Sequence of chain B:
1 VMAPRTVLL

These two protein chains interact to form a complex.

Sequence of chain A:
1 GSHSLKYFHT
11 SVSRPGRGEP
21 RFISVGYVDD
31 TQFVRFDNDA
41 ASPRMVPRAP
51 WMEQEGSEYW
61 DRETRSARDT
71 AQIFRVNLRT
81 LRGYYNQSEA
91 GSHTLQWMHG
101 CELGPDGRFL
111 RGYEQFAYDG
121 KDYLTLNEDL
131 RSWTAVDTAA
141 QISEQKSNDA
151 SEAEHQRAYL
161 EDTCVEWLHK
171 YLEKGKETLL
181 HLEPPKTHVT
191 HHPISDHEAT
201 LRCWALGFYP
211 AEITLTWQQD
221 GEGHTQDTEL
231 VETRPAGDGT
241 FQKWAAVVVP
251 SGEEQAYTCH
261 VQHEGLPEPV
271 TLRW

Residue-level contacts at the interface:
Residue F116 in chain A contacts residue V7 in chain B (closest heavy-atom distance 3.7 Å).
Residue Y159 in chain A is in contact with residue P4 in chain B (closest heavy-atom distance 3.8 Å).
Residue T163 in chain A is in contact with residue V1 in chain B (closest heavy-atom distance 3.9 Å).
Residue Q156 in chain A interacts with residue T6 in chain B (closest heavy-atom distance 4.6 Å).
Residue N77 in chain A interacts with residue L8 in chain B (closest heavy-atom distance 3.6 Å).
Residue Y159 in chain A interacts with residue V1 in chain B (closest heavy-atom distance 2.6 Å).
Residue W167 in chain A contacts residue V1 in chain B (closest heavy-atom distance 3.6 Å).
Residue S66 in chain A contacts residue P4 in chain B (closest heavy-atom distance 4.7 Å).
Residue E63 in chain A contacts residue V1 in chain B (closest heavy-atom distance 3.1 Å).
Residue L81 in chain A interacts with residue L9 in chain B (closest heavy-atom distance 4.1 Å).
Residue I73 in chain A interacts with residue L8 in chain B (closest heavy-atom distance 3.9 Å).
Residue N77 in chain A interacts with residue V7 in chain B (closest heavy-atom distance 2.9 Å).
Residue Y84 in chain A interacts with residue L9 in chain B (closest heavy-atom distance 2.8 Å).
Residue H9 in chain A contacts residue M2 in chain B (closest heavy-atom distance 3.5 Å).
Residue Y7 in chain A is in contact with residue V1 in chain B (closest heavy-atom distance 3.1 Å).
Residue I73 in chain A contacts residue V7 in chain B (closest heavy-atom distance 3.5 Å).
Residue T70 in chain A is in contact with residue T6 in chain B (closest heavy-atom distance 3.8 Å).
Residue S143 in chain A is in contact with residue L9 in chain B (closest heavy-atom distance 2.7 Å).
Residue W97 in chain A contacts residue R5 in chain B (closest heavy-atom distance 4.2 Å).
Residue S147 in chain A contacts residue V7 in chain B (closest heavy-atom distance 3.8 Å).
Residue Y159 in chain A contacts residue M2 in chain B (closest heavy-atom distance 3.7 Å).
Residue W133 in chain A interacts with residue V7 in chain B (closest heavy-atom distance 3.8 Å).
Residue Q156 in chain A contacts residue R5 in chain B (closest heavy-atom distance 3.0 Å).
Residue Q156 in chain A interacts with residue A3 in chain B (closest heavy-atom distance 4.3 Å).
Residue F116 in chain A is in contact with residue T6 in chain B (closest heavy-atom distance 4.5 Å).
Residue L124 in chain A contacts residue L9 in chain B (closest heavy-atom distance 4.2 Å).
Residue E63 in chain A interacts with residue M2 in chain B (closest heavy-atom distance 2.9 Å).
Residue F74 in chain A interacts with residue T6 in chain B (closest heavy-atom distance 3.2 Å).
Residue F116 in chain A interacts with residue L9 in chain B (closest heavy-atom distance 4.5 Å).
Residue Y171 in chain A contacts residue V1 in chain B (closest heavy-atom distance 2.9 Å).
Residue V76 in chain A is in contact with residue L8 in chain B (closest heavy-atom distance 3.4 Å).
Residue S24 in chain A contacts residue M2 in chain B (closest heavy-atom distance 4.1 Å).
Residue E152 in chain A interacts with residue T6 in chain B (closest heavy-atom distance 4.4 Å).
Residue S66 in chain A is in contact with residue M2 in chain B (closest heavy-atom distance 3.7 Å).
Residue Y7 in chain A is in contact with residue M2 in chain B (closest heavy-atom distance 3.6 Å).
Residue L95 in chain A is in contact with residue L9 in chain B (closest heavy-atom distance 4.2 Å).
Residue H99 in chain A is in contact with residue A3 in chain B (closest heavy-atom distance 3.8 Å).
Residue R62 in chain A interacts with residue V1 in chain B (closest heavy-atom distance 4.0 Å).
Residue E152 in chain A interacts with residue R5 in chain B (closest heavy-atom distance 3.7 Å).
Residue W97 in chain A is in contact with residue T6 in chain B (closest heavy-atom distance 3.2 Å).
Residue Y59 in chain A is in contact with residue V1 in chain B (closest heavy-atom distance 3.9 Å).
Residue E152 in chain A is in contact with residue V7 in chain B (closest heavy-atom distance 3.8 Å).
Residue N77 in chain A is in contact with residue L9 in chain B (closest heavy-atom distance 2.8 Å).
Residue K146 in chain A interacts with residue L9 in chain B (closest heavy-atom distance 3.5 Å).
Residue W97 in chain A is in contact with residue A3 in chain B (closest heavy-atom distance 4.2 Å).
Residue H155 in chain A is in contact with residue R5 in chain B (closest heavy-atom distance 3.7 Å).
Residue E152 in chain A contacts residue L8 in chain B (closest heavy-atom distance 3.4 Å).
Residue A67 in chain A interacts with residue M2 in chain B (closest heavy-atom distance 3.8 Å).
Residue K146 in chain A is in contact with residue L8 in chain B (closest heavy-atom distance 4.0 Å).
Residue T70 in chain A is in contact with residue M2 in chain B (closest heavy-atom distance 3.1 Å).
Residue T80 in chain A contacts residue L9 in chain B (closest heavy-atom distance 3.5 Å).
Residue I73 in chain A is in contact with residue T6 in chain B (closest heavy-atom distance 3.4 Å).
Residue Q156 in chain A is in contact with residue V7 in chain B (closest heavy-atom distance 4.8 Å).
Residue H99 in chain A is in contact with residue M2 in chain B (closest heavy-atom distance 4.4 Å).
Residue M45 in chain A contacts residue M2 in chain B (closest heavy-atom distance 4.0 Å).
Residue S66 in chain A interacts with residue A3 in chain B (closest heavy-atom distance 4.2 Å).
Residue L5 in chain A contacts residue V1 in chain B (closest heavy-atom distance 3.9 Å).
Residue I142 in chain A interacts with residue L9 in chain B (closest heavy-atom distance 4.8 Å).
Residue Y159 in chain A contacts residue A3 in chain B (closest heavy-atom distance 3.5 Å).
Residue Y123 in chain A contacts residue L9 in chain B (closest heavy-atom distance 3.9 Å).